Interface contacts:
Residue D73 in chain B interacts with residue R9 in chain A (closest heavy-atom distance 4.2 Å).
Residue D73 in chain B is in contact with residue K12 in chain A (closest heavy-atom distance 4.5 Å).
Residue E79 in chain B is in contact with residue S6 in chain A (closest heavy-atom distance 3.8 Å).
Residue Y80 in chain B is in contact with residue A8 in chain A (closest heavy-atom distance 3.8 Å).
Residue K82 in chain B contacts residue R9 in chain A (closest heavy-atom distance 3.1 Å).
Residue D78 in chain B interacts with residue S6 in chain A (closest heavy-atom distance 3.8 Å).
Residue Y80 in chain B contacts residue R9 in chain A (closest heavy-atom distance 3.5 Å).
Residue Y80 in chain B contacts residue S6 in chain A (closest heavy-atom distance 3.5 Å).
Residue D78 in chain B is in contact with residue G5 in chain A (closest heavy-atom distance 4.4 Å).
Residue D75 in chain B interacts with residue A8 in chain A (closest heavy-atom distance 3.4 Å).
Residue D78 in chain B contacts residue L7 in chain A (closest heavy-atom distance 3.1 Å).
Residue D78 in chain B contacts residue A8 in chain A (closest heavy-atom distance 3.3 Å).

Sequence of chain A:
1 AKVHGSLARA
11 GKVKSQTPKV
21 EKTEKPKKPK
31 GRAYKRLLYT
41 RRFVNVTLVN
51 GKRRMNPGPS

Sequence of chain B:
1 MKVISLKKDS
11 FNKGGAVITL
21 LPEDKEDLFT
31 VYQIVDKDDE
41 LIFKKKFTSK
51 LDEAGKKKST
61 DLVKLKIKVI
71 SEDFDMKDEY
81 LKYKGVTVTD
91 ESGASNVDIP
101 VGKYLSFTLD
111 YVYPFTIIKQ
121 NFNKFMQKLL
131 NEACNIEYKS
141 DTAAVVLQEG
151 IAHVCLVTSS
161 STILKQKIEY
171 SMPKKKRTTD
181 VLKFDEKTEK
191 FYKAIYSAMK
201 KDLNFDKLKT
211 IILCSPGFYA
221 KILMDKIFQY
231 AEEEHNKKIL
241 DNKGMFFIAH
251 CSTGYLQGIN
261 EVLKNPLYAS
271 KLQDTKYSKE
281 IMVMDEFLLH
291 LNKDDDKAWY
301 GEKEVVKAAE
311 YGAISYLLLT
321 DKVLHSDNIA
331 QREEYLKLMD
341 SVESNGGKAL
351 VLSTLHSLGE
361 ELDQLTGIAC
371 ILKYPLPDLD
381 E

This data describes a binding interaction between two proteins.